These two protein chains interact to form a complex.

Residue-level contacts at the interface:
Residue E87 in protein 1 is in contact with residue H2 in protein 2 (closest heavy-atom distance 3.3 Å).
Residue M250 in protein 1 contacts residue L5 in protein 2 (closest heavy-atom distance 3.9 Å).
Residue Q82 in protein 1 contacts residue L9 in protein 2 (closest heavy-atom distance 3.6 Å).
Residue I65 in protein 1 interacts with residue L5 in protein 2 (closest heavy-atom distance 3.4 Å).
Residue D245 in protein 1 is in contact with residue I4 in protein 2 (closest heavy-atom distance 3.5 Å).
Residue E87 in protein 1 interacts with residue L5 in protein 2 (closest heavy-atom distance 3.5 Å).
Residue V83 in protein 1 interacts with residue H2 in protein 2 (closest heavy-atom distance 4.2 Å).
Residue L79 in protein 1 is in contact with residue H6 in protein 2 (closest heavy-atom distance 3.0 Å).
Residue E249 in protein 1 contacts residue I4 in protein 2 (closest heavy-atom distance 3.0 Å).
Residue L86 in protein 1 contacts residue L9 in protein 2 (closest heavy-atom distance 4.0 Å).
Residue F74 in protein 1 contacts residue L9 in protein 2 (closest heavy-atom distance 4.3 Å).
Residue L79 in protein 1 is in contact with residue L9 in protein 2 (closest heavy-atom distance 3.8 Å).
Residue V83 in protein 1 is in contact with residue L9 in protein 2 (closest heavy-atom distance 3.8 Å).
Residue V62 in protein 1 interacts with residue L8 in protein 2 (closest heavy-atom distance 4.7 Å).
Residue E249 in protein 1 is in contact with residue L5 in protein 2 (closest heavy-atom distance 4.3 Å).
Residue L246 in protein 1 contacts residue L5 in protein 2 (closest heavy-atom distance 4.3 Å).
Residue V83 in protein 1 interacts with residue L5 in protein 2 (closest heavy-atom distance 3.6 Å).
Residue I65 in protein 1 interacts with residue L8 in protein 2 (closest heavy-atom distance 3.9 Å).
Residue E249 in protein 1 interacts with residue H2 in protein 2 (closest heavy-atom distance 3.9 Å).
Residue K69 in protein 1 contacts residue D11 in protein 2 (closest heavy-atom distance 3.4 Å).
Residue L79 in protein 1 is in contact with residue Q10 in protein 2 (closest heavy-atom distance 3.9 Å).
Residue L86 in protein 1 contacts residue L5 in protein 2 (closest heavy-atom distance 4.0 Å).
Residue L246 in protein 1 interacts with residue I4 in protein 2 (closest heavy-atom distance 3.6 Å).
Residue E249 in protein 1 is in contact with residue K3 in protein 2 (closest heavy-atom distance 3.1 Å).
Residue I65 in protein 1 interacts with residue L9 in protein 2 (closest heavy-atom distance 3.9 Å).
Residue V83 in protein 1 interacts with residue H6 in protein 2 (closest heavy-atom distance 3.8 Å).
Residue K69 in protein 1 is in contact with residue L8 in protein 2 (closest heavy-atom distance 3.0 Å).
Residue N66 in protein 1 interacts with residue L8 in protein 2 (closest heavy-atom distance 4.9 Å).
Residue L246 in protein 1 interacts with residue L8 in protein 2 (closest heavy-atom distance 4.1 Å).
Residue K69 in protein 1 contacts residue L9 in protein 2 (closest heavy-atom distance 3.4 Å).

Sequence of protein 2:
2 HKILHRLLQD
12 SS

Sequence of protein 1:
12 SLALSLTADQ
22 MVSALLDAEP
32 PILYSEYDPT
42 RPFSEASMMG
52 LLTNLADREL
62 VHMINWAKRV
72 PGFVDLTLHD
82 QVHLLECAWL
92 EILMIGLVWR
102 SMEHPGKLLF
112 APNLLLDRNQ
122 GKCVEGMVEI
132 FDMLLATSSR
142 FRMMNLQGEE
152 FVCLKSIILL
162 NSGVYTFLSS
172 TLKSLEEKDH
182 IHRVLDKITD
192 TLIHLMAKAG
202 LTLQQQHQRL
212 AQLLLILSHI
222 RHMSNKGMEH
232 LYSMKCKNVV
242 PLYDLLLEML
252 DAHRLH